The following describes two proteins that form a bound complex.

Sequence of the first protein:
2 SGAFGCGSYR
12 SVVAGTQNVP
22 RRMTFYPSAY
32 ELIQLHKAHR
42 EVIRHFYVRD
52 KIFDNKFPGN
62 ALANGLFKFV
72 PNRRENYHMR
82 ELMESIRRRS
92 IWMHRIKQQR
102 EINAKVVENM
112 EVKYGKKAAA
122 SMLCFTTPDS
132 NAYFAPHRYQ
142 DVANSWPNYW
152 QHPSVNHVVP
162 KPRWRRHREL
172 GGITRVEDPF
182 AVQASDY

Interface contacts:
Residue V112 in the second protein is in contact with residue C125 in the first protein (closest heavy-atom distance 4.6 Å).
Residue E170 in the second protein interacts with residue S146 in the first protein (closest heavy-atom distance 2.5 Å).
Residue F137 in the second protein is in contact with residue Y134 in the first protein (closest heavy-atom distance 3.9 Å).
Residue V112 in the second protein contacts residue M123 in the first protein (closest heavy-atom distance 3.3 Å).
Residue D132 in the second protein interacts with residue D142 in the first protein (closest heavy-atom distance 3.7 Å).
Residue G171 in the second protein is in contact with residue P148 in the first protein (closest heavy-atom distance 4.5 Å).
Residue F136 in the second protein interacts with residue A144 in the first protein (closest heavy-atom distance 4.0 Å).
Residue F137 in the second protein interacts with residue N145 in the first protein (closest heavy-atom distance 3.6 Å).
Residue P123 in the second protein is in contact with residue T128 in the first protein (closest heavy-atom distance 3.6 Å).
Residue P135 in the second protein interacts with residue N145 in the first protein (closest heavy-atom distance 3.4 Å).
Residue D172 in the second protein contacts residue N145 in the first protein (closest heavy-atom distance 4.0 Å).
Residue L125 in the second protein interacts with residue P129 in the first protein (closest heavy-atom distance 3.6 Å).
Residue R115 in the second protein is in contact with residue F26 in the first protein (closest heavy-atom distance 3.4 Å).
Residue G171 in the second protein is in contact with residue Y150 in the first protein (closest heavy-atom distance 3.3 Å).
Residue I134 in the second protein contacts residue N145 in the first protein (closest heavy-atom distance 2.9 Å).
Residue P124 in the second protein is in contact with residue D130 in the first protein (closest heavy-atom distance 4.6 Å).
Residue D172 in the second protein contacts residue Y150 in the first protein (closest heavy-atom distance 3.2 Å).
Residue G171 in the second protein is in contact with residue N145 in the first protein (closest heavy-atom distance 3.4 Å).
Residue T133 in the second protein is in contact with residue V143 in the first protein (closest heavy-atom distance 3.4 Å).
Residue I134 in the second protein is in contact with residue V143 in the first protein (closest heavy-atom distance 3.4 Å).
Residue R115 in the second protein is in contact with residue T25 in the first protein (closest heavy-atom distance 3.0 Å).
Residue A109 in the second protein interacts with residue M123 in the first protein (closest heavy-atom distance 3.7 Å).
Residue G126 in the second protein is in contact with residue P129 in the first protein (closest heavy-atom distance 4.0 Å).
Residue E170 in the second protein is in contact with residue N145 in the first protein (closest heavy-atom distance 3.6 Å).
Residue E170 in the second protein contacts residue W147 in the first protein (closest heavy-atom distance 4.1 Å).
Residue F174 in the second protein interacts with residue Y150 in the first protein (closest heavy-atom distance 3.5 Å).
Residue P127 in the second protein contacts residue V143 in the first protein (closest heavy-atom distance 3.6 Å).
Residue E170 in the second protein is in contact with residue P148 in the first protein (closest heavy-atom distance 4.1 Å).
Residue F137 in the second protein interacts with residue Y140 in the first protein (closest heavy-atom distance 3.2 Å).
Residue V112 in the second protein interacts with residue L124 in the first protein (closest heavy-atom distance 3.7 Å).
Residue R140 in the second protein interacts with residue Y134 in the first protein (closest heavy-atom distance 4.3 Å).
Residue V113 in the second protein is in contact with residue C125 in the first protein (closest heavy-atom distance 3.5 Å).
Residue V113 in the second protein interacts with residue F126 in the first protein (closest heavy-atom distance 3.8 Å).
Residue V112 in the second protein is in contact with residue F126 in the first protein (closest heavy-atom distance 3.5 Å).
Residue V110 in the second protein interacts with residue M123 in the first protein (closest heavy-atom distance 3.2 Å).
Residue T133 in the second protein contacts residue A144 in the first protein (closest heavy-atom distance 3.9 Å).
Residue F136 in the second protein interacts with residue N145 in the first protein (closest heavy-atom distance 3.7 Å).
Residue H139 in the second protein is in contact with residue Y134 in the first protein (closest heavy-atom distance 3.6 Å).
Residue F137 in the second protein is in contact with residue A133 in the first protein (closest heavy-atom distance 4.0 Å).
Residue F218 in the second protein interacts with residue A144 in the first protein (closest heavy-atom distance 4.6 Å).
Residue P124 in the second protein interacts with residue P129 in the first protein (closest heavy-atom distance 3.5 Å).
Residue E108 in the second protein contacts residue Y115 in the first protein (closest heavy-atom distance 3.9 Å).
Residue I134 in the second protein is in contact with residue A144 in the first protein (closest heavy-atom distance 3.3 Å).
Residue G171 in the second protein contacts residue W147 in the first protein (closest heavy-atom distance 3.4 Å).
Residue F218 in the second protein is in contact with residue Y140 in the first protein (closest heavy-atom distance 4.5 Å).
Residue A109 in the second protein contacts residue Y115 in the first protein (closest heavy-atom distance 3.1 Å).
Residue E106 in the second protein is in contact with residue R23 in the first protein (closest heavy-atom distance 4.5 Å).
Residue D132 in the second protein contacts residue V143 in the first protein (closest heavy-atom distance 3.5 Å).
Residue E108 in the second protein contacts residue M123 in the first protein (closest heavy-atom distance 4.3 Å).
Residue V113 in the second protein contacts residue T127 in the first protein (closest heavy-atom distance 4.1 Å).
Residue P124 in the second protein contacts residue T128 in the first protein (closest heavy-atom distance 3.6 Å).
Residue T133 in the second protein interacts with residue Q141 in the first protein (closest heavy-atom distance 4.2 Å).
Residue F137 in the second protein interacts with residue D130 in the first protein (closest heavy-atom distance 4.3 Å).
Residue E108 in the second protein contacts residue K114 in the first protein (closest heavy-atom distance 3.4 Å).
Residue T133 in the second protein is in contact with residue N145 in the first protein (closest heavy-atom distance 4.2 Å).
Residue T133 in the second protein interacts with residue D142 in the first protein (closest heavy-atom distance 2.7 Å).
Residue M173 in the second protein interacts with residue Y150 in the first protein (closest heavy-atom distance 3.5 Å).
Residue F137 in the second protein contacts residue A144 in the first protein (closest heavy-atom distance 4.3 Å).
Residue F137 in the second protein interacts with residue S146 in the first protein (closest heavy-atom distance 3.8 Å).
Residue G111 in the second protein is in contact with residue M123 in the first protein (closest heavy-atom distance 3.6 Å).

Sequence of the second protein:
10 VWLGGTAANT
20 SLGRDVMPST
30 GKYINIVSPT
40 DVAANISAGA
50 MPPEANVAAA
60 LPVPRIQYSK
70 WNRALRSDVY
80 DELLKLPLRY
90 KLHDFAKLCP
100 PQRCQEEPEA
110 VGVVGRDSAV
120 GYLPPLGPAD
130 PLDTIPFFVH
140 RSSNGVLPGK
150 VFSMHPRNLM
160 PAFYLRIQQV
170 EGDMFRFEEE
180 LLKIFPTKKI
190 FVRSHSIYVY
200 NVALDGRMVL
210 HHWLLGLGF